Sequence of chain B:
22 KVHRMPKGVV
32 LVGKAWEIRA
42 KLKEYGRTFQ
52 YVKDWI

Residue-level contacts at the interface:
Residue Q266 in chain A is in contact with residue K44 in chain B (closest heavy-atom distance 3.3 Å).
Residue F284 in chain A is in contact with residue L32 in chain B (closest heavy-atom distance 2.5 Å).
Residue L260 in chain A contacts residue V53 in chain B (closest heavy-atom distance 2.8 Å).
Residue F284 in chain A interacts with residue V31 in chain B (closest heavy-atom distance 3.2 Å).
Residue M282 in chain A contacts residue G34 in chain B (closest heavy-atom distance 3.0 Å).
Residue D189 in chain A is in contact with residue M26 in chain B (closest heavy-atom distance 3.8 Å).
Residue M282 in chain A is in contact with residue I39 in chain B (closest heavy-atom distance 3.6 Å).
Residue L199 in chain A contacts residue V33 in chain B (closest heavy-atom distance 4.0 Å).
Residue D200 in chain A is in contact with residue H24 in chain B (closest heavy-atom distance 4.1 Å).
Residue M282 in chain A interacts with residue L32 in chain B (closest heavy-atom distance 3.9 Å).
Residue L199 in chain A interacts with residue H24 in chain B (closest heavy-atom distance 3.2 Å).
Residue L262 in chain A is in contact with residue F50 in chain B (closest heavy-atom distance 3.1 Å).
Residue D203 in chain A is in contact with residue V33 in chain B (closest heavy-atom distance 3.9 Å).
Residue L262 in chain A is in contact with residue Q51 in chain B (closest heavy-atom distance 3.1 Å).
Residue V287 in chain A interacts with residue K28 in chain B (closest heavy-atom distance 3.1 Å).
Residue S274 in chain A is in contact with residue R40 in chain B (closest heavy-atom distance 3.8 Å).
Residue Q278 in chain A interacts with residue W37 in chain B (closest heavy-atom distance 3.1 Å).
Residue V280 in chain A interacts with residue A36 in chain B (closest heavy-atom distance 3.2 Å).
Residue S261 in chain A contacts residue V53 in chain B (closest heavy-atom distance 4.1 Å).
Residue I283 in chain A interacts with residue V31 in chain B (closest heavy-atom distance 3.7 Å).
Residue I283 in chain A contacts residue V33 in chain B (closest heavy-atom distance 4.1 Å).
Residue Q266 in chain A interacts with residue G47 in chain B (closest heavy-atom distance 4.2 Å).
Residue M282 in chain A is in contact with residue V33 in chain B (closest heavy-atom distance 3.7 Å).
Residue V287 in chain A contacts residue G29 in chain B (closest heavy-atom distance 3.7 Å).
Residue F284 in chain A interacts with residue L43 in chain B (closest heavy-atom distance 3.5 Å).
Residue L262 in chain A interacts with residue L43 in chain B (closest heavy-atom distance 4.1 Å).
Residue S261 in chain A is in contact with residue Q51 in chain B (closest heavy-atom distance 3.4 Å).
Residue F284 in chain A interacts with residue V30 in chain B (closest heavy-atom distance 4.0 Å).
Residue L199 in chain A interacts with residue V31 in chain B (closest heavy-atom distance 4.1 Å).
Residue V265 in chain A interacts with residue V53 in chain B (closest heavy-atom distance 3.4 Å).
Residue S286 in chain A is in contact with residue G29 in chain B (closest heavy-atom distance 3.1 Å).
Residue Q278 in chain A contacts residue A36 in chain B (closest heavy-atom distance 4.1 Å).
Residue L262 in chain A is in contact with residue V53 in chain B (closest heavy-atom distance 3.6 Å).
Residue A273 in chain A interacts with residue R40 in chain B (closest heavy-atom distance 3.7 Å).
Residue L260 in chain A interacts with residue Y52 in chain B (closest heavy-atom distance 3.4 Å).
Residue A269 in chain A contacts residue L43 in chain B (closest heavy-atom distance 3.6 Å).
Residue I288 in chain A contacts residue K54 in chain B (closest heavy-atom distance 3.4 Å).
Residue V280 in chain A interacts with residue K35 in chain B (closest heavy-atom distance 3.4 Å).
Residue N259 in chain A interacts with residue Y52 in chain B (closest heavy-atom distance 3.5 Å).
Residue G285 in chain A is in contact with residue V31 in chain B (closest heavy-atom distance 3.8 Å).
Residue L262 in chain A interacts with residue Y46 in chain B (closest heavy-atom distance 3.5 Å).
Residue S286 in chain A contacts residue V53 in chain B (closest heavy-atom distance 3.4 Å).
Residue S261 in chain A contacts residue Y52 in chain B (closest heavy-atom distance 3.4 Å).
Residue D270 in chain A interacts with residue R40 in chain B (closest heavy-atom distance 2.7 Å).
Residue I288 in chain A interacts with residue I57 in chain B (closest heavy-atom distance 3.8 Å).
Residue Q266 in chain A is in contact with residue L43 in chain B (closest heavy-atom distance 3.1 Å).
Residue F284 in chain A contacts residue I39 in chain B (closest heavy-atom distance 3.8 Å).
Residue G285 in chain A interacts with residue V30 in chain B (closest heavy-atom distance 3.0 Å).
Residue L190 in chain A is in contact with residue M26 in chain B (closest heavy-atom distance 3.6 Å).
Residue L260 in chain A is in contact with residue K54 in chain B (closest heavy-atom distance 4.1 Å).
Residue L262 in chain A contacts residue Y52 in chain B (closest heavy-atom distance 3.5 Å).
Residue I288 in chain A is in contact with residue K28 in chain B (closest heavy-atom distance 2.5 Å).
Residue M282 in chain A is in contact with residue A36 in chain B (closest heavy-atom distance 4.2 Å).
Residue I288 in chain A interacts with residue V53 in chain B (closest heavy-atom distance 3.5 Å).
Residue S286 in chain A is in contact with residue V30 in chain B (closest heavy-atom distance 2.9 Å).
Residue L262 in chain A interacts with residue G47 in chain B (closest heavy-atom distance 4.0 Å).
Residue T258 in chain A is in contact with residue K54 in chain B (closest heavy-atom distance 3.6 Å).
Residue L262 in chain A interacts with residue W56 in chain B (closest heavy-atom distance 3.4 Å).
Residue L190 in chain A is in contact with residue V31 in chain B (closest heavy-atom distance 3.6 Å).
Residue I283 in chain A contacts residue L32 in chain B (closest heavy-atom distance 3.7 Å).

Sequence of chain A:
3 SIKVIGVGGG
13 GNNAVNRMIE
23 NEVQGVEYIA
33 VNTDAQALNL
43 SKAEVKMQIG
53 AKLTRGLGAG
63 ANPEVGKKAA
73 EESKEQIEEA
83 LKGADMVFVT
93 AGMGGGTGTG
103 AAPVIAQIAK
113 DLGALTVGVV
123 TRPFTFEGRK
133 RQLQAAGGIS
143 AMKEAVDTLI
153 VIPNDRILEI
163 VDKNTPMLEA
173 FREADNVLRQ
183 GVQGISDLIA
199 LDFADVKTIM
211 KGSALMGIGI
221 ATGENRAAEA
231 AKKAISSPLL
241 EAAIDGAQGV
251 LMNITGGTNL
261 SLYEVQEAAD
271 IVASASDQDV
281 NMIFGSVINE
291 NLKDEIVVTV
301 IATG

This data describes a binding interaction between two proteins.